Residue-level contacts at the interface:
Residue L404 in chain A interacts with residue T924 in chain B (closest heavy-atom distance 3.8 Å).
Residue Q401 in chain A contacts residue R911 in chain B (closest heavy-atom distance 3.0 Å).
Residue L413 in chain A interacts with residue I909 in chain B (closest heavy-atom distance 3.8 Å).
Residue I3 in chain A is in contact with residue I909 in chain B (closest heavy-atom distance 3.4 Å).
Residue P410 in chain A is in contact with residue Q927 in chain B (closest heavy-atom distance 3.8 Å).
Residue R5 in chain A contacts residue S908 in chain B (closest heavy-atom distance 2.8 Å).
Residue R7 in chain A interacts with residue R904 in chain B (closest heavy-atom distance 3.4 Å).
Residue D2 in chain A is in contact with residue I912 in chain B (closest heavy-atom distance 4.2 Å).
Residue C6 in chain A contacts residue Y907 in chain B (closest heavy-atom distance 4.0 Å).
Residue P410 in chain A interacts with residue V926 in chain B (closest heavy-atom distance 3.9 Å).
Residue R7 in chain A is in contact with residue I906 in chain B (closest heavy-atom distance 3.0 Å).
Residue R7 in chain A is in contact with residue S901 in chain B (closest heavy-atom distance 2.9 Å).
Residue R698 in chain A interacts with residue E914 in chain B (closest heavy-atom distance 3.2 Å).
Residue D2 in chain A is in contact with residue R911 in chain B (closest heavy-atom distance 2.8 Å).
Residue R5 in chain A interacts with residue H910 in chain B (closest heavy-atom distance 3.7 Å).
Residue R698 in chain A interacts with residue L917 in chain B (closest heavy-atom distance 3.7 Å).
Residue L413 in chain A interacts with residue Q927 in chain B (closest heavy-atom distance 3.6 Å).
Residue R417 in chain A contacts residue E928 in chain B (closest heavy-atom distance 4.4 Å).
Residue F403 in chain A contacts residue I909 in chain B (closest heavy-atom distance 3.6 Å).
Residue L396 in chain A interacts with residue Y907 in chain B (closest heavy-atom distance 4.1 Å).
Residue H4 in chain A contacts residue I909 in chain B (closest heavy-atom distance 3.8 Å).
Residue H4 in chain A contacts residue Y907 in chain B (closest heavy-atom distance 3.3 Å).
Residue M709 in chain A is in contact with residue L917 in chain B (closest heavy-atom distance 4.1 Å).
Residue F832 in chain A contacts residue H910 in chain B (closest heavy-atom distance 3.5 Å).
Residue A400 in chain A is in contact with residue I909 in chain B (closest heavy-atom distance 3.8 Å).
Residue W827 in chain A interacts with residue L917 in chain B (closest heavy-atom distance 3.6 Å).
Residue K825 in chain A is in contact with residue L917 in chain B (closest heavy-atom distance 4.4 Å).
Residue I3 in chain A contacts residue S908 in chain B (closest heavy-atom distance 4.0 Å).
Residue L404 in chain A is in contact with residue V926 in chain B (closest heavy-atom distance 4.0 Å).
Residue S399 in chain A contacts residue I909 in chain B (closest heavy-atom distance 4.5 Å).
Residue R5 in chain A interacts with residue R904 in chain B (closest heavy-atom distance 3.1 Å).
Residue P410 in chain A contacts residue E928 in chain B (closest heavy-atom distance 4.3 Å).
Residue F8 in chain A interacts with residue I906 in chain B (closest heavy-atom distance 3.4 Å).
Residue M1 in chain A interacts with residue R911 in chain B (closest heavy-atom distance 4.4 Å).
Residue N416 in chain A interacts with residue I909 in chain B (closest heavy-atom distance 4.5 Å).
Residue Q831 in chain A contacts residue H910 in chain B (closest heavy-atom distance 3.3 Å).
Residue Q831 in chain A is in contact with residue I912 in chain B (closest heavy-atom distance 4.2 Å).
Residue R5 in chain A is in contact with residue Y907 in chain B (closest heavy-atom distance 3.5 Å).
Residue W827 in chain A contacts residue M916 in chain B (closest heavy-atom distance 3.8 Å).
Residue F8 in chain A interacts with residue Y907 in chain B (closest heavy-atom distance 3.7 Å).
Residue N416 in chain A contacts residue Y907 in chain B (closest heavy-atom distance 2.7 Å).
Residue C6 in chain A interacts with residue I906 in chain B (closest heavy-atom distance 4.0 Å).
Residue L404 in chain A contacts residue R911 in chain B (closest heavy-atom distance 4.3 Å).
Residue R414 in chain A is in contact with residue E928 in chain B (closest heavy-atom distance 3.6 Å).
Residue K825 in chain A contacts residue L918 in chain B (closest heavy-atom distance 3.7 Å).
Residue L413 in chain A is in contact with residue E928 in chain B (closest heavy-atom distance 3.7 Å).
Residue F403 in chain A contacts residue V926 in chain B (closest heavy-atom distance 3.9 Å).
Residue I3 in chain A contacts residue H910 in chain B (closest heavy-atom distance 2.7 Å).
Residue M1 in chain A contacts residue I912 in chain B (closest heavy-atom distance 3.3 Å).
Residue L413 in chain A is in contact with residue V926 in chain B (closest heavy-atom distance 3.4 Å).
Residue R417 in chain A interacts with residue Y907 in chain B (closest heavy-atom distance 3.5 Å).
Residue I3 in chain A is in contact with residue I912 in chain B (closest heavy-atom distance 3.7 Å).
Residue H4 in chain A interacts with residue S908 in chain B (closest heavy-atom distance 3.5 Å).
Residue P410 in chain A interacts with residue A929 in chain B (closest heavy-atom distance 3.6 Å).
Residue P410 in chain A interacts with residue M863 in chain B (closest heavy-atom distance 3.7 Å).
Residue R7 in chain A interacts with residue G905 in chain B (closest heavy-atom distance 3.4 Å).
Residue W700 in chain A contacts residue L917 in chain B (closest heavy-atom distance 3.7 Å).
Residue R5 in chain A contacts residue I906 in chain B (closest heavy-atom distance 4.3 Å).
Residue L413 in chain A is in contact with residue Y907 in chain B (closest heavy-atom distance 3.7 Å).
Residue W827 in chain A interacts with residue I912 in chain B (closest heavy-atom distance 4.4 Å).

Sequence of chain B:
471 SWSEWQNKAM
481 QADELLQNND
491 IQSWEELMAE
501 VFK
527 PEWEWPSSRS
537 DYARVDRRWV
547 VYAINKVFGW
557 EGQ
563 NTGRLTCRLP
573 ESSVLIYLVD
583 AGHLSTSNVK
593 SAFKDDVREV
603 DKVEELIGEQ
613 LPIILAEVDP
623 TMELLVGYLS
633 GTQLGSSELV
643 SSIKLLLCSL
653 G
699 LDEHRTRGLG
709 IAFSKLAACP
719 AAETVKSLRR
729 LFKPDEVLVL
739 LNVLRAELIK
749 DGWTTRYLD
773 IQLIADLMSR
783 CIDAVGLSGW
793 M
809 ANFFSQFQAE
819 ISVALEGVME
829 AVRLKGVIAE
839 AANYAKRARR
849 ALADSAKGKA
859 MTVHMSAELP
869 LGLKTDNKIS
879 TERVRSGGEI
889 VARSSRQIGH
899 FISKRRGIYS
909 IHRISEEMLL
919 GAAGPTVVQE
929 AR

This data describes a binding interaction between two proteins.

Sequence of chain A:
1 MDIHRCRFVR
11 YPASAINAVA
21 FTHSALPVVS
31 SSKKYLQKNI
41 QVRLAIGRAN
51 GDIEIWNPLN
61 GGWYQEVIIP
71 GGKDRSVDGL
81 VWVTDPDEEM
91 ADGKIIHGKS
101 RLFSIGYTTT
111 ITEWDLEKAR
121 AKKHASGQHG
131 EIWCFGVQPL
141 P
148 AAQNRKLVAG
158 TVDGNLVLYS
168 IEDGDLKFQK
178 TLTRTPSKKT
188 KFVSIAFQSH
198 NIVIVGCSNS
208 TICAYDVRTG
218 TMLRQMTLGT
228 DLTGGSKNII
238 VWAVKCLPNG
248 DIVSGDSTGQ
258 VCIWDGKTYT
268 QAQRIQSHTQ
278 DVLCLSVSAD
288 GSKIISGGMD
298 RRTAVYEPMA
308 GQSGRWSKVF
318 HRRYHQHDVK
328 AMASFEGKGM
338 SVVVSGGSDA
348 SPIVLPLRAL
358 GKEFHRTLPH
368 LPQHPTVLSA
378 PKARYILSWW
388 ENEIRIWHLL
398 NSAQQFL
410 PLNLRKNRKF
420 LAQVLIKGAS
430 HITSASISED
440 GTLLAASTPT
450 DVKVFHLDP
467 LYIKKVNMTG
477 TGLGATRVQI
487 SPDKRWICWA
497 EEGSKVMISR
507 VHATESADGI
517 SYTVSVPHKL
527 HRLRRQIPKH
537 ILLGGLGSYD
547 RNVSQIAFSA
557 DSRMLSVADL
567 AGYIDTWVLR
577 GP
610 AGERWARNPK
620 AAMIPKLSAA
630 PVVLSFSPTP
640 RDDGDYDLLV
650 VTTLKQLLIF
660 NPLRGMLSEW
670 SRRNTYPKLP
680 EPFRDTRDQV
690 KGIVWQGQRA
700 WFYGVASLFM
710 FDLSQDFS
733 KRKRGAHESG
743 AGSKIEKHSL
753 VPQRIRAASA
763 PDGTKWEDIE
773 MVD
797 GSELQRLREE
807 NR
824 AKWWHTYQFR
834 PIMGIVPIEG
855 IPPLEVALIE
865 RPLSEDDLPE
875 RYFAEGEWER